Sequence of the first protein:
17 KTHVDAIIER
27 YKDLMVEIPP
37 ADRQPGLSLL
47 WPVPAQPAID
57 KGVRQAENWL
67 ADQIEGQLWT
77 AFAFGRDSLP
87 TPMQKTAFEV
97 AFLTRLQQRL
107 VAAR

Sequence of the second protein:
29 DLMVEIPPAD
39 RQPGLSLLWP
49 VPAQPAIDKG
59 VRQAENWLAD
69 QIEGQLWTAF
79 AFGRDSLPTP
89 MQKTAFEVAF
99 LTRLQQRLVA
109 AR

Contacts between the two chains:
Residue F78 in the first protein interacts with residue F78 in the second protein (closest heavy-atom distance 3.8 Å).
Residue T100 in the first protein is in contact with residue Q73 in the second protein (closest heavy-atom distance 4.3 Å).
Residue Q103 in the first protein interacts with residue L74 in the second protein (closest heavy-atom distance 2.8 Å).
Residue L99 in the first protein is in contact with residue L102 in the second protein (closest heavy-atom distance 3.8 Å).
Residue L102 in the first protein is in contact with residue L74 in the second protein (closest heavy-atom distance 4.5 Å).
Residue T92 in the first protein contacts residue R82 in the second protein (closest heavy-atom distance 4.3 Å).
Residue T100 in the first protein is in contact with residue W75 in the second protein (closest heavy-atom distance 4.1 Å).
Residue F78 in the first protein interacts with residue E95 in the second protein (closest heavy-atom distance 4.4 Å).
Residue V107 in the first protein contacts residue Q69 in the second protein (closest heavy-atom distance 3.8 Å).
Residue L74 in the first protein interacts with residue L99 in the second protein (closest heavy-atom distance 3.3 Å).
Residue W65 in the first protein is in contact with residue L106 in the second protein (closest heavy-atom distance 4.1 Å).
Residue L66 in the first protein is in contact with residue L106 in the second protein (closest heavy-atom distance 4.2 Å).
Residue L99 in the first protein interacts with residue W75 in the second protein (closest heavy-atom distance 4.4 Å).
Residue Q103 in the first protein interacts with residue Q73 in the second protein (closest heavy-atom distance 2.8 Å).
Residue L106 in the first protein contacts residue R105 in the second protein (closest heavy-atom distance 4.2 Å).
Residue L106 in the first protein interacts with residue L66 in the second protein (closest heavy-atom distance 4.0 Å).
Residue L106 in the first protein contacts residue W65 in the second protein (closest heavy-atom distance 4.0 Å).
Residue E71 in the first protein interacts with residue L106 in the second protein (closest heavy-atom distance 4.3 Å).
Residue L43 in the first protein interacts with residue Q73 in the second protein (closest heavy-atom distance 3.0 Å).
Residue W65 in the first protein interacts with residue Q103 in the second protein (closest heavy-atom distance 3.8 Å).
Residue L43 in the first protein contacts residue W75 in the second protein (closest heavy-atom distance 4.4 Å).
Residue G72 in the first protein is in contact with residue Q103 in the second protein (closest heavy-atom distance 3.2 Å).
Residue L74 in the first protein contacts residue L106 in the second protein (closest heavy-atom distance 4.4 Å).
Residue Q103 in the first protein contacts residue W65 in the second protein (closest heavy-atom distance 3.3 Å).
Residue L102 in the first protein contacts residue L99 in the second protein (closest heavy-atom distance 4.0 Å).
Residue Q103 in the first protein contacts residue G72 in the second protein (closest heavy-atom distance 4.2 Å).
Residue L102 in the first protein contacts residue L106 in the second protein (closest heavy-atom distance 4.0 Å).
Residue W75 in the first protein interacts with residue V96 in the second protein (closest heavy-atom distance 3.6 Å).
Residue W65 in the first protein contacts residue V107 in the second protein (closest heavy-atom distance 4.4 Å).
Residue F98 in the first protein interacts with residue L99 in the second protein (closest heavy-atom distance 3.7 Å).
Residue L99 in the first protein contacts residue F78 in the second protein (closest heavy-atom distance 3.4 Å).
Residue E95 in the first protein contacts residue E95 in the second protein (closest heavy-atom distance 4.1 Å).
Residue Q103 in the first protein is in contact with residue I70 in the second protein (closest heavy-atom distance 3.9 Å).
Residue L106 in the first protein is in contact with residue L106 in the second protein (closest heavy-atom distance 3.8 Å).
Residue G72 in the first protein is in contact with residue Q40 in the second protein (closest heavy-atom distance 2.9 Å).
Residue L106 in the first protein contacts residue L102 in the second protein (closest heavy-atom distance 3.8 Å).
Residue W75 in the first protein is in contact with residue T92 in the second protein (closest heavy-atom distance 4.1 Å).
Residue E71 in the first protein is in contact with residue Q40 in the second protein (closest heavy-atom distance 2.8 Å).
Residue R105 in the first protein contacts residue L106 in the second protein (closest heavy-atom distance 4.3 Å).
Residue W75 in the first protein is in contact with residue E95 in the second protein (closest heavy-atom distance 3.2 Å).
Residue I70 in the first protein is in contact with residue Q40 in the second protein (closest heavy-atom distance 3.4 Å).
Residue W75 in the first protein interacts with residue L99 in the second protein (closest heavy-atom distance 3.5 Å).
Residue L99 in the first protein contacts residue L74 in the second protein (closest heavy-atom distance 3.7 Å).
Residue L74 in the first protein interacts with residue Q103 in the second protein (closest heavy-atom distance 2.6 Å).
Residue L99 in the first protein is in contact with residue L99 in the second protein (closest heavy-atom distance 4.3 Å).
Residue V96 in the first protein interacts with residue W75 in the second protein (closest heavy-atom distance 3.8 Å).
Residue E71 in the first protein is in contact with residue V107 in the second protein (closest heavy-atom distance 3.8 Å).
Residue Q73 in the first protein interacts with residue Q103 in the second protein (closest heavy-atom distance 3.4 Å).
Residue L74 in the first protein contacts residue L102 in the second protein (closest heavy-atom distance 4.4 Å).
Residue R110 in the first protein interacts with residue Q69 in the second protein (closest heavy-atom distance 4.0 Å).
Residue E95 in the first protein contacts residue F78 in the second protein (closest heavy-atom distance 4.0 Å).
Residue W75 in the first protein contacts residue Q103 in the second protein (closest heavy-atom distance 4.5 Å).
Residue L99 in the first protein is in contact with residue F98 in the second protein (closest heavy-atom distance 4.3 Å).
Residue E95 in the first protein contacts residue R82 in the second protein (closest heavy-atom distance 2.8 Å).
Residue V107 in the first protein contacts residue I70 in the second protein (closest heavy-atom distance 4.3 Å).
Residue R82 in the first protein is in contact with residue R82 in the second protein (closest heavy-atom distance 3.6 Å).
Residue R82 in the first protein contacts residue E95 in the second protein (closest heavy-atom distance 3.2 Å).
Residue L106 in the first protein contacts residue L74 in the second protein (closest heavy-atom distance 4.5 Å).
Residue L102 in the first protein contacts residue L102 in the second protein (closest heavy-atom distance 4.1 Å).
Residue F78 in the first protein interacts with residue L99 in the second protein (closest heavy-atom distance 3.3 Å).

These two protein chains interact to form a complex.